Sequence of chain A:
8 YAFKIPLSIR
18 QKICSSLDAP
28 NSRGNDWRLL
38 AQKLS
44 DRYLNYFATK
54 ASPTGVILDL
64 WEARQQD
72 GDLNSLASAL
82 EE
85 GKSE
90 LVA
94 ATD

Residue-level contacts at the interface:
Residue E82 in chain A contacts residue V91 in chain B (closest heavy-atom distance 3.8 Å).
Residue S79 in chain A is in contact with residue V91 in chain B (closest heavy-atom distance 4.1 Å).
Residue A78 in chain A is in contact with residue A94 in chain B (closest heavy-atom distance 3.9 Å).
Residue N75 in chain A is in contact with residue T95 in chain B (closest heavy-atom distance 3.6 Å).
Residue L90 in chain A contacts residue A94 in chain B (closest heavy-atom distance 3.8 Å).
Residue L74 in chain A is in contact with residue A94 in chain B (closest heavy-atom distance 4.8 Å).
Residue V91 in chain A interacts with residue S79 in chain B (closest heavy-atom distance 3.7 Å).
Residue L90 in chain A interacts with residue L90 in chain B (closest heavy-atom distance 3.6 Å).
Residue L74 in chain A contacts residue T95 in chain B (closest heavy-atom distance 4.4 Å).
Residue A78 in chain A contacts residue V91 in chain B (closest heavy-atom distance 4.0 Å).
Residue A94 in chain A is in contact with residue A94 in chain B (closest heavy-atom distance 3.6 Å).
Residue A94 in chain A is in contact with residue L90 in chain B (closest heavy-atom distance 4.7 Å).
Residue T95 in chain A contacts residue N75 in chain B (closest heavy-atom distance 3.4 Å).
Residue V91 in chain A interacts with residue A78 in chain B (closest heavy-atom distance 4.2 Å).
Residue D73 in chain A interacts with residue T95 in chain B (closest heavy-atom distance 3.4 Å).
Residue A94 in chain A contacts residue L74 in chain B (closest heavy-atom distance 3.8 Å).
Residue D96 in chain A contacts residue L74 in chain B (closest heavy-atom distance 4.9 Å).
Residue E82 in chain A interacts with residue S87 in chain B (closest heavy-atom distance 3.0 Å).
Residue L90 in chain A interacts with residue V91 in chain B (closest heavy-atom distance 4.4 Å).
Residue V91 in chain A interacts with residue E82 in chain B (closest heavy-atom distance 4.5 Å).
Residue N75 in chain A is in contact with residue V91 in chain B (closest heavy-atom distance 4.0 Å).
Residue V91 in chain A interacts with residue L90 in chain B (closest heavy-atom distance 4.0 Å).
Residue T95 in chain A interacts with residue L74 in chain B (closest heavy-atom distance 3.5 Å).
Residue A78 in chain A contacts residue T95 in chain B (closest heavy-atom distance 4.3 Å).
Residue S87 in chain A interacts with residue E82 in chain B (closest heavy-atom distance 2.5 Å).
Residue V91 in chain A interacts with residue N75 in chain B (closest heavy-atom distance 3.0 Å).
Residue A94 in chain A is in contact with residue A78 in chain B (closest heavy-atom distance 4.2 Å).

These two protein chains interact to form a complex.

Sequence of chain B:
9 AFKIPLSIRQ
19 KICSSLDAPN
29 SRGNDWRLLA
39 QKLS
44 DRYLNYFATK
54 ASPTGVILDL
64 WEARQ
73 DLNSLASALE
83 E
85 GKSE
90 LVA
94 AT